Sequence of protein 1:
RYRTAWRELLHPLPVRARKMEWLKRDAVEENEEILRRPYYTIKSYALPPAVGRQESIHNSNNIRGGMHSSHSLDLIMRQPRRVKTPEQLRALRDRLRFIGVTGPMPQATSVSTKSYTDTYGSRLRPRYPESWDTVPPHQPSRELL

Sequence of protein 2:
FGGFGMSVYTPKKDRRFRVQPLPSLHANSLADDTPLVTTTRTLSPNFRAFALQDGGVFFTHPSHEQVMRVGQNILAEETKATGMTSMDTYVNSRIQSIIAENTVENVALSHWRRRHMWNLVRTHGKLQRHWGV

These two protein chains interact to form a complex.

Contacts between the two chains:
Residue P12 in protein 1 is in contact with residue G2 in protein 2 (closest heavy-atom distance 4.7 Å).
Residue G66 in protein 1 is in contact with residue D32 in protein 2 (closest heavy-atom distance 4.3 Å).
Residue H11 in protein 1 is in contact with residue F1 in protein 2 (closest heavy-atom distance 4.0 Å).
Residue P12 in protein 1 is in contact with residue F1 in protein 2 (closest heavy-atom distance 3.4 Å).
Residue L13 in protein 1 contacts residue F1 in protein 2 (closest heavy-atom distance 3.8 Å).
Residue G65 in protein 1 interacts with residue D32 in protein 2 (closest heavy-atom distance 3.5 Å).
Residue P14 in protein 1 interacts with residue F1 in protein 2 (closest heavy-atom distance 3.9 Å).